Sequence of chain A:
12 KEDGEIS

These two protein chains interact to form a complex.

Sequence of chain B:
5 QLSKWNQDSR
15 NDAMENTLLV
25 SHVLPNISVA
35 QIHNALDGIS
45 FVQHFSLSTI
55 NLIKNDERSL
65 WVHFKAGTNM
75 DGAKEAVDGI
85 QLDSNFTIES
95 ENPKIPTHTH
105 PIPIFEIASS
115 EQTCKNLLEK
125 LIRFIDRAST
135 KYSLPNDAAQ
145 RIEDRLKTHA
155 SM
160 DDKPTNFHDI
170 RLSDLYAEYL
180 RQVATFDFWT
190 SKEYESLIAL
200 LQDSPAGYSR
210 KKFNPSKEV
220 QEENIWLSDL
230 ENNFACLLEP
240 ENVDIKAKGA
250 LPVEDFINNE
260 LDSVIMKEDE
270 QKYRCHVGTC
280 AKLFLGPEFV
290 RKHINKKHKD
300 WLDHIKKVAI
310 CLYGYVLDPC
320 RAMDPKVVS

Residue-level contacts at the interface:
Residue L284 in chain B is in contact with residue G15 in chain A (closest heavy-atom distance 3.0 Å).
Residue K291 in chain B interacts with residue D14 in chain A (closest heavy-atom distance 3.9 Å).
Residue F283 in chain B interacts with residue D14 in chain A (closest heavy-atom distance 2.9 Å).
Residue H292 in chain B interacts with residue E13 in chain A (closest heavy-atom distance 3.2 Å).
Residue F288 in chain B interacts with residue D14 in chain A (closest heavy-atom distance 3.2 Å).
Residue Q270 in chain B interacts with residue I17 in chain A (closest heavy-atom distance 4.5 Å).
Residue K281 in chain B is in contact with residue E13 in chain A (closest heavy-atom distance 2.9 Å).
Residue L282 in chain B interacts with residue E16 in chain A (closest heavy-atom distance 3.6 Å).
Residue F288 in chain B interacts with residue G15 in chain A (closest heavy-atom distance 3.7 Å).
Residue L282 in chain B interacts with residue G15 in chain A (closest heavy-atom distance 4.3 Å).
Residue F283 in chain B interacts with residue I17 in chain A (closest heavy-atom distance 4.0 Å).
Residue F283 in chain B is in contact with residue E16 in chain A (closest heavy-atom distance 3.7 Å).
Residue F283 in chain B interacts with residue E13 in chain A (closest heavy-atom distance 4.1 Å).
Residue F283 in chain B is in contact with residue G15 in chain A (closest heavy-atom distance 3.2 Å).
Residue K271 in chain B is in contact with residue I17 in chain A (closest heavy-atom distance 3.9 Å).
Residue K295 in chain B is in contact with residue E13 in chain A (closest heavy-atom distance 4.0 Å).
Residue K281 in chain B interacts with residue E16 in chain A (closest heavy-atom distance 3.1 Å).
Residue L284 in chain B contacts residue I17 in chain A (closest heavy-atom distance 3.2 Å).
Residue L282 in chain B contacts residue I17 in chain A (closest heavy-atom distance 3.8 Å).
Residue K296 in chain B contacts residue E13 in chain A (closest heavy-atom distance 3.5 Å).